Sequence of chain A:
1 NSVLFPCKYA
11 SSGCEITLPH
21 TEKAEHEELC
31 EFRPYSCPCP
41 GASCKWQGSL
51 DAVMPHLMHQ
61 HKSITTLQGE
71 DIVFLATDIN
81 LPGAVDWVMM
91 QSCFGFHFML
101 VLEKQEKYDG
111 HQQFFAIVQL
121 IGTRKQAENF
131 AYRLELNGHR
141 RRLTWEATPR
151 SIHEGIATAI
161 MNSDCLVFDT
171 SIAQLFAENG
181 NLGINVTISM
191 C

Sequence of chain B:
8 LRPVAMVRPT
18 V

Interface contacts:
Residue A84 in chain A contacts residue T17 in chain B (closest heavy-atom distance 4.5 Å).
Residue D71 in chain A interacts with residue P10 in chain B (closest heavy-atom distance 3.6 Å).
Residue L75 in chain A interacts with residue V11 in chain B (closest heavy-atom distance 4.0 Å).
Residue L67 in chain A interacts with residue A12 in chain B (closest heavy-atom distance 4.4 Å).
Residue A84 in chain A interacts with residue V18 in chain B (closest heavy-atom distance 4.3 Å).
Residue Q68 in chain A contacts residue P10 in chain B (closest heavy-atom distance 4.9 Å).
Residue D86 in chain A interacts with residue T17 in chain B (closest heavy-atom distance 3.1 Å).
Residue A76 in chain A interacts with residue V14 in chain B (closest heavy-atom distance 4.4 Å).
Residue E135 in chain A interacts with residue R9 in chain B (closest heavy-atom distance 4.6 Å).
Residue V88 in chain A is in contact with residue V14 in chain B (closest heavy-atom distance 3.3 Å).
Residue L67 in chain A contacts residue P10 in chain B (closest heavy-atom distance 3.6 Å).
Residue V73 in chain A interacts with residue P10 in chain B (closest heavy-atom distance 2.9 Å).
Residue V73 in chain A interacts with residue R9 in chain B (closest heavy-atom distance 4.0 Å).
Residue L81 in chain A is in contact with residue P16 in chain B (closest heavy-atom distance 3.7 Å).
Residue V88 in chain A interacts with residue T17 in chain B (closest heavy-atom distance 4.8 Å).
Residue L75 in chain A interacts with residue V14 in chain B (closest heavy-atom distance 3.1 Å).
Residue D86 in chain A contacts residue R15 in chain B (closest heavy-atom distance 4.0 Å).
Residue T77 in chain A is in contact with residue V14 in chain B (closest heavy-atom distance 2.8 Å).
Residue V73 in chain A is in contact with residue A12 in chain B (closest heavy-atom distance 3.0 Å).
Residue T77 in chain A is in contact with residue M13 in chain B (closest heavy-atom distance 5.0 Å).
Residue F74 in chain A interacts with residue A12 in chain B (closest heavy-atom distance 4.0 Å).
Residue L75 in chain A is in contact with residue A12 in chain B (closest heavy-atom distance 2.9 Å).
Residue W87 in chain A interacts with residue V14 in chain B (closest heavy-atom distance 3.6 Å).
Residue D71 in chain A contacts residue R9 in chain B (closest heavy-atom distance 2.8 Å).
Residue T65 in chain A contacts residue M13 in chain B (closest heavy-atom distance 5.0 Å).
Residue T77 in chain A interacts with residue P16 in chain B (closest heavy-atom distance 3.3 Å).
Residue D86 in chain A is in contact with residue P16 in chain B (closest heavy-atom distance 3.7 Å).
Residue D78 in chain A contacts residue P16 in chain B (closest heavy-atom distance 4.1 Å).
Residue I72 in chain A interacts with residue R9 in chain B (closest heavy-atom distance 4.0 Å).
Residue M89 in chain A is in contact with residue V14 in chain B (closest heavy-atom distance 3.9 Å).
Residue V73 in chain A contacts residue V11 in chain B (closest heavy-atom distance 3.8 Å).
Residue L75 in chain A interacts with residue M13 in chain B (closest heavy-atom distance 4.0 Å).
Residue W87 in chain A interacts with residue R15 in chain B (closest heavy-atom distance 4.1 Å).
Residue D86 in chain A interacts with residue V18 in chain B (closest heavy-atom distance 4.8 Å).
Residue N185 in chain A interacts with residue R9 in chain B (closest heavy-atom distance 3.2 Å).
Residue I72 in chain A is in contact with residue P10 in chain B (closest heavy-atom distance 3.8 Å).
Residue T187 in chain A interacts with residue R9 in chain B (closest heavy-atom distance 4.3 Å).
Residue T65 in chain A interacts with residue A12 in chain B (closest heavy-atom distance 4.1 Å).
Residue V85 in chain A interacts with residue T17 in chain B (closest heavy-atom distance 3.4 Å).
Residue V85 in chain A interacts with residue P16 in chain B (closest heavy-atom distance 3.3 Å).
Residue T77 in chain A contacts residue R15 in chain B (closest heavy-atom distance 3.8 Å).
Residue W87 in chain A interacts with residue P16 in chain B (closest heavy-atom distance 3.7 Å).
Residue L67 in chain A contacts residue V11 in chain B (closest heavy-atom distance 4.8 Å).
Residue F74 in chain A is in contact with residue V14 in chain B (closest heavy-atom distance 3.6 Å).
Residue M89 in chain A is in contact with residue A12 in chain B (closest heavy-atom distance 3.6 Å).

This data describes a binding interaction between two proteins.